Interface contacts:
Residue R364 in chain B contacts residue E193 in chain A (closest heavy-atom distance 3.3 Å).
Residue R541 in chain B contacts residue R215 in chain A (closest heavy-atom distance 3.0 Å).
Residue M570 in chain B is in contact with residue L205 in chain A (closest heavy-atom distance 3.4 Å).
Residue H353 in chain B interacts with residue Y196 in chain A (closest heavy-atom distance 2.9 Å).
Residue W357 in chain B interacts with residue F259 in chain A (closest heavy-atom distance 3.5 Å).
Residue T527 in chain B is in contact with residue Q223 in chain A (closest heavy-atom distance 3.4 Å).
Residue R606 in chain B contacts residue P225 in chain A (closest heavy-atom distance 3.6 Å).
Residue V610 in chain B is in contact with residue A231 in chain A (closest heavy-atom distance 3.6 Å).
Residue T575 in chain B contacts residue F208 in chain A (closest heavy-atom distance 3.3 Å).
Residue E347 in chain B contacts residue K188 in chain A (closest heavy-atom distance 2.4 Å).
Residue R537 in chain B contacts residue W218 in chain A (closest heavy-atom distance 2.7 Å).
Residue R626 in chain B interacts with residue F259 in chain A (closest heavy-atom distance 3.4 Å).
Residue H348 in chain B is in contact with residue L28 in chain A (closest heavy-atom distance 3.1 Å).
Residue A625 in chain B contacts residue G260 in chain A (closest heavy-atom distance 3.3 Å).
Residue A367 in chain B interacts with residue Y196 in chain A (closest heavy-atom distance 3.7 Å).
Residue A367 in chain B interacts with residue H198 in chain A (closest heavy-atom distance 3.0 Å).
Residue R364 in chain B is in contact with residue K188 in chain A (closest heavy-atom distance 3.5 Å).
Residue V352 in chain B contacts residue E193 in chain A (closest heavy-atom distance 3.1 Å).
Residue P536 in chain B contacts residue W218 in chain A (closest heavy-atom distance 3.5 Å).
Residue T645 in chain B is in contact with residue R230 in chain A (closest heavy-atom distance 3.6 Å).
Residue N585 in chain B is in contact with residue C201 in chain A (closest heavy-atom distance 2.8 Å).
Residue R606 in chain B interacts with residue A224 in chain A (closest heavy-atom distance 3.7 Å).
Residue D608 in chain B is in contact with residue R221 in chain A (closest heavy-atom distance 2.6 Å).
Residue D611 in chain B contacts residue T232 in chain A (closest heavy-atom distance 3.2 Å).
Residue A551 in chain B contacts residue Y151 in chain A (closest heavy-atom distance 3.2 Å).
Residue W558 in chain B is in contact with residue P200 in chain A (closest heavy-atom distance 3.4 Å).
Residue D611 in chain B interacts with residue A231 in chain A (closest heavy-atom distance 3.7 Å).
Residue A544 in chain B is in contact with residue A209 in chain A (closest heavy-atom distance 3.6 Å).
Residue R654 in chain B contacts residue S263 in chain A (closest heavy-atom distance 3.2 Å).
Residue H353 in chain B is in contact with residue P46 in chain A (closest heavy-atom distance 3.4 Å).
Residue M576 in chain B contacts residue R221 in chain A (closest heavy-atom distance 3.7 Å).
Residue R541 in chain B is in contact with residue F208 in chain A (closest heavy-atom distance 3.6 Å).
Residue R342 in chain B contacts residue Y15 in chain A (closest heavy-atom distance 3.4 Å).
Residue T645 in chain B contacts residue A231 in chain A (closest heavy-atom distance 3.2 Å).
Residue R605 in chain B is in contact with residue R227 in chain A (closest heavy-atom distance 3.1 Å).
Residue M540 in chain B is in contact with residue F208 in chain A (closest heavy-atom distance 3.4 Å).
Residue Q607 in chain B contacts residue P225 in chain A (closest heavy-atom distance 3.5 Å).
Residue Q607 in chain B is in contact with residue R227 in chain A (closest heavy-atom distance 2.1 Å).
Residue G574 in chain B contacts residue P220 in chain A (closest heavy-atom distance 3.4 Å).
Residue D609 in chain B is in contact with residue R227 in chain A (closest heavy-atom distance 3.6 Å).
Residue V610 in chain B contacts residue R229 in chain A (closest heavy-atom distance 3.0 Å).
Residue W357 in chain B contacts residue C258 in chain A (closest heavy-atom distance 3.2 Å).
Residue R647 in chain B interacts with residue R230 in chain A (closest heavy-atom distance 2.3 Å).
Residue R606 in chain B interacts with residue R221 in chain A (closest heavy-atom distance 2.9 Å).
Residue C528 in chain B interacts with residue Q223 in chain A (closest heavy-atom distance 3.0 Å).
Residue A365 in chain B contacts residue E193 in chain A (closest heavy-atom distance 3.6 Å).
Residue Q589 in chain B interacts with residue H198 in chain A (closest heavy-atom distance 3.5 Å).
Residue T527 in chain B interacts with residue A224 in chain A (closest heavy-atom distance 3.4 Å).
Residue G574 in chain B is in contact with residue R221 in chain A (closest heavy-atom distance 3.1 Å).
Residue D608 in chain B is in contact with residue R227 in chain A (closest heavy-atom distance 2.4 Å).
Residue A544 in chain B contacts residue F208 in chain A (closest heavy-atom distance 3.7 Å).
Residue C573 in chain B interacts with residue P220 in chain A (closest heavy-atom distance 3.5 Å).
Residue H348 in chain B interacts with residue P29 in chain A (closest heavy-atom distance 3.4 Å).
Residue W613 in chain B interacts with residue R227 in chain A (closest heavy-atom distance 3.6 Å).
Residue K577 in chain B contacts residue E207 in chain A (closest heavy-atom distance 2.8 Å).
Residue N585 in chain B contacts residue P200 in chain A (closest heavy-atom distance 3.5 Å).
Residue R606 in chain B contacts residue L222 in chain A (closest heavy-atom distance 3.0 Å).
Residue E347 in chain B interacts with residue W30 in chain A (closest heavy-atom distance 3.1 Å).
Residue D644 in chain B contacts residue R230 in chain A (closest heavy-atom distance 3.2 Å).
Residue R606 in chain B interacts with residue R227 in chain A (closest heavy-atom distance 3.6 Å).

Sequence of chain A:
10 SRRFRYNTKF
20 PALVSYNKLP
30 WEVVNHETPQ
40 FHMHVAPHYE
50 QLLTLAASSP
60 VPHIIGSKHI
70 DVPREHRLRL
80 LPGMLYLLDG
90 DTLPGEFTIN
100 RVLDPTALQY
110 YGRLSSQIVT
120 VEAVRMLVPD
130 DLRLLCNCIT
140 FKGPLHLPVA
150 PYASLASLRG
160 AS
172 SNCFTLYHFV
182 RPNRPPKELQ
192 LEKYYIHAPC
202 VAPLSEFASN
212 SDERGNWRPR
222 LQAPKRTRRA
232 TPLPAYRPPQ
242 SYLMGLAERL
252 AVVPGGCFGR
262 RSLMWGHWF

This data describes a binding interaction between two proteins.

Sequence of chain B:
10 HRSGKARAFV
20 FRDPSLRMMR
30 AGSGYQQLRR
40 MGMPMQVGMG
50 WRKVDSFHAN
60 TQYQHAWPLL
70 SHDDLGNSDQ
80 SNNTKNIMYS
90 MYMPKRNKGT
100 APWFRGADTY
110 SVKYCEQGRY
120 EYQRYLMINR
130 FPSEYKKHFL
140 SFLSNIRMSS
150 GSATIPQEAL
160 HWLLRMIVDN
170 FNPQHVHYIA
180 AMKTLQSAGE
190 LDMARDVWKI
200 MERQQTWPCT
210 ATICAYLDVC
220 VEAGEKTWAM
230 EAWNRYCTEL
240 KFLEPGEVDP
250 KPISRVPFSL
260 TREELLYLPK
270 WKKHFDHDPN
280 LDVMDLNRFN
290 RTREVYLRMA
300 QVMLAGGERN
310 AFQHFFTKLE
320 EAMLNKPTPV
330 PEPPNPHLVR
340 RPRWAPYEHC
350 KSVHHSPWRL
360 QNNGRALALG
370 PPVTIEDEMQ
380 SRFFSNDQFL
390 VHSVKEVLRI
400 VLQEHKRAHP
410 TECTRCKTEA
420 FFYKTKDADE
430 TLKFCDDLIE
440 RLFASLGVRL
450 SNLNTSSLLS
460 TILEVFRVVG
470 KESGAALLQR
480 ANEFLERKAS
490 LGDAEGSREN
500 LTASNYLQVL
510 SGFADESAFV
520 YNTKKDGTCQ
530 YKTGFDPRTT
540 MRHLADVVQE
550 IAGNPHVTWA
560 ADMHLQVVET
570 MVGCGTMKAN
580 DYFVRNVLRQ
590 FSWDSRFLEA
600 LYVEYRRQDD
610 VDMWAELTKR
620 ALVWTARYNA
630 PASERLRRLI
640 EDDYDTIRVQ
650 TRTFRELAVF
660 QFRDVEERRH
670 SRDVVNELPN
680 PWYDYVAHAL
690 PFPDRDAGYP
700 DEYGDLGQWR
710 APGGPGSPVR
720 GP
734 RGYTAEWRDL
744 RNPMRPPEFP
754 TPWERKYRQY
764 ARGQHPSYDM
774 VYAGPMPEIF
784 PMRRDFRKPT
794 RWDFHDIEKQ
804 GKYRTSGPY